Interface contacts:
Residue F634 in the second protein is in contact with residue Q449 in the first protein (closest heavy-atom distance 2.1 Å).
Residue L492 in the second protein contacts residue T381 in the first protein (closest heavy-atom distance 0.6 Å).
Residue L493 in the second protein is in contact with residue V383 in the first protein (closest heavy-atom distance 1.5 Å).
Residue L532 in the second protein interacts with residue N360 in the first protein (closest heavy-atom distance 2.0 Å).
Residue R479 in the second protein interacts with residue N363 in the first protein (closest heavy-atom distance 0.7 Å).
Residue I477 in the second protein interacts with residue E359 in the first protein (closest heavy-atom distance 2.1 Å).
Residue L493 in the second protein interacts with residue Q382 in the first protein (closest heavy-atom distance 0.7 Å).
Residue M1 in the second protein is in contact with residue K374 in the first protein (closest heavy-atom distance 1.9 Å).
Residue P490 in the second protein interacts with residue L377 in the first protein (closest heavy-atom distance 0.9 Å).
Residue L534 in the second protein contacts residue L358 in the first protein (closest heavy-atom distance 1.4 Å).
Residue E598 in the second protein interacts with residue K408 in the first protein (closest heavy-atom distance 1.5 Å).
Residue Q496 in the second protein interacts with residue A385 in the first protein (closest heavy-atom distance 2.0 Å).
Residue R479 in the second protein interacts with residue K364 in the first protein (closest heavy-atom distance 0.6 Å).
Residue R577 in the second protein is in contact with residue D387 in the first protein (closest heavy-atom distance 1.6 Å).
Residue L482 in the second protein contacts residue E370 in the first protein (closest heavy-atom distance 1.8 Å).
Residue H635 in the second protein is in contact with residue Q449 in the first protein (closest heavy-atom distance 0.3 Å).
Residue I438 in the second protein is in contact with residue I362 in the first protein (closest heavy-atom distance 2.0 Å).
Residue L631 in the second protein is in contact with residue E456 in the first protein (closest heavy-atom distance 1.1 Å).
Residue I630 in the second protein interacts with residue E436 in the first protein (closest heavy-atom distance 0.7 Å).
Residue P487 in the second protein is in contact with residue E373 in the first protein (closest heavy-atom distance 1.9 Å).
Residue L534 in the second protein contacts residue Q357 in the first protein (closest heavy-atom distance 1.5 Å).
Residue L532 in the second protein contacts residue I362 in the first protein (closest heavy-atom distance 0.8 Å).
Residue C494 in the second protein contacts residue V383 in the first protein (closest heavy-atom distance 0.9 Å).
Residue F634 in the second protein is in contact with residue V439 in the first protein (closest heavy-atom distance 0.8 Å).
Residue C494 in the second protein contacts residue A385 in the first protein (closest heavy-atom distance 0.8 Å).
Residue H635 in the second protein interacts with residue A451 in the first protein (closest heavy-atom distance 1.9 Å).
Residue P531 in the second protein interacts with residue I362 in the first protein (closest heavy-atom distance 1.6 Å).
Residue E598 in the second protein interacts with residue E405 in the first protein (closest heavy-atom distance 1.0 Å).
Residue T636 in the second protein is in contact with residue Q449 in the first protein (closest heavy-atom distance 1.7 Å).
Residue L609 in the second protein interacts with residue D415 in the first protein (closest heavy-atom distance 1.5 Å).
Residue S495 in the second protein contacts residue A385 in the first protein (closest heavy-atom distance 1.9 Å).
Residue L492 in the second protein is in contact with residue Q382 in the first protein (closest heavy-atom distance 1.5 Å).
Residue L659 in the second protein interacts with residue L469 in the first protein (closest heavy-atom distance 1.6 Å).
Residue H635 in the second protein contacts residue H450 in the first protein (closest heavy-atom distance 1.4 Å).
Residue T605 in the second protein interacts with residue Q411 in the first protein (closest heavy-atom distance 2.1 Å).
Residue L532 in the second protein interacts with residue L358 in the first protein (closest heavy-atom distance 1.0 Å).
Residue L581 in the second protein is in contact with residue D387 in the first protein (closest heavy-atom distance 1.3 Å).
Residue H635 in the second protein interacts with residue D452 in the first protein (closest heavy-atom distance 0.7 Å).
Residue R632 in the second protein contacts residue E453 in the first protein (closest heavy-atom distance 0.6 Å).
Residue L493 in the second protein interacts with residue T381 in the first protein (closest heavy-atom distance 1.5 Å).
Residue P480 in the second protein interacts with residue L367 in the first protein (closest heavy-atom distance 0.9 Å).
Residue L532 in the second protein is in contact with residue L361 in the first protein (closest heavy-atom distance 1.6 Å).
Residue L492 in the second protein interacts with residue A380 in the first protein (closest heavy-atom distance 1.5 Å).
Residue S489 in the second protein is in contact with residue L377 in the first protein (closest heavy-atom distance 1.3 Å).
Residue L623 in the second protein contacts residue E429 in the first protein (closest heavy-atom distance 1.0 Å).
Residue R479 in the second protein contacts residue N360 in the first protein (closest heavy-atom distance 1.0 Å).
Residue L533 in the second protein is in contact with residue L358 in the first protein (closest heavy-atom distance 0.3 Å).
Residue S501 in the second protein is in contact with residue Q392 in the first protein (closest heavy-atom distance 1.9 Å).
Residue L439 in the second protein contacts residue E359 in the first protein (closest heavy-atom distance 1.2 Å).
Residue R626 in the second protein is in contact with residue T433 in the first protein (closest heavy-atom distance 1.7 Å).
Residue P491 in the second protein is in contact with residue L377 in the first protein (closest heavy-atom distance 1.6 Å).
Residue L492 in the second protein is in contact with residue N384 in the first protein (closest heavy-atom distance 1.4 Å).
Residue A606 in the second protein contacts residue Q411 in the first protein (closest heavy-atom distance 1.8 Å).
Residue P491 in the second protein interacts with residue T381 in the first protein (closest heavy-atom distance 0.7 Å).
Residue C494 in the second protein contacts residue N384 in the first protein (closest heavy-atom distance 0.9 Å).
Residue Q496 in the second protein contacts residue T389 in the first protein (closest heavy-atom distance 1.6 Å).
Residue C494 in the second protein contacts residue Q382 in the first protein (closest heavy-atom distance 2.0 Å).
Residue A616 in the second protein contacts residue L422 in the first protein (closest heavy-atom distance 2.0 Å).
Residue L532 in the second protein is in contact with residue E359 in the first protein (closest heavy-atom distance 1.1 Å).
Residue H635 in the second protein contacts residue E453 in the first protein (closest heavy-atom distance 0.6 Å).

Sequence of the first protein:
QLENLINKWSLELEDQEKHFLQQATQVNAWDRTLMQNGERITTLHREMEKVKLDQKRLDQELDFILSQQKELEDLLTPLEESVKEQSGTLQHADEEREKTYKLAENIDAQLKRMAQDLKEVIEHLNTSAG

The following describes two proteins that form a bound complex.

Sequence of the second protein:
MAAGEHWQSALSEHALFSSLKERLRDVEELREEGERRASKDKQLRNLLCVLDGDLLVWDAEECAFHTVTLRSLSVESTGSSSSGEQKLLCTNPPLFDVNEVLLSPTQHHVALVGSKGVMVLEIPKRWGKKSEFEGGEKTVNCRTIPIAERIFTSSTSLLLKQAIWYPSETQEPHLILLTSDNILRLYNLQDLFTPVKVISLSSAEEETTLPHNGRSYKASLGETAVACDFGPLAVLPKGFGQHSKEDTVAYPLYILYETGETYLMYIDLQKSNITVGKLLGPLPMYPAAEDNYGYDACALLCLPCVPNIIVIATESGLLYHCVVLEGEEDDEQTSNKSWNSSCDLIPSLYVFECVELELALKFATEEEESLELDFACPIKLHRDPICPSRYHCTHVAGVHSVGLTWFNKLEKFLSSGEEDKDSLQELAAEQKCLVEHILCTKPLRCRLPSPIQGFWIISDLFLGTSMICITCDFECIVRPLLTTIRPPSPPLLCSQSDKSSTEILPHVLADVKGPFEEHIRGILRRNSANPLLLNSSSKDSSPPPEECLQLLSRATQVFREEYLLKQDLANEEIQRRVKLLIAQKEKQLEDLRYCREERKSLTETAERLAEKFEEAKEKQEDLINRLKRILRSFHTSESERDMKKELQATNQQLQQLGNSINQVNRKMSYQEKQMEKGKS